Sequence of chain B:
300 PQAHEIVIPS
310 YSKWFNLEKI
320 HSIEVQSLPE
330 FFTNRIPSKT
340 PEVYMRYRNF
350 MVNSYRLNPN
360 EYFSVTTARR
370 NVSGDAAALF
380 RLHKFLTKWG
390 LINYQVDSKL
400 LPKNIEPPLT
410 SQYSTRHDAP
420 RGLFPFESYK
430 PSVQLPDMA

Sequence of chain A:
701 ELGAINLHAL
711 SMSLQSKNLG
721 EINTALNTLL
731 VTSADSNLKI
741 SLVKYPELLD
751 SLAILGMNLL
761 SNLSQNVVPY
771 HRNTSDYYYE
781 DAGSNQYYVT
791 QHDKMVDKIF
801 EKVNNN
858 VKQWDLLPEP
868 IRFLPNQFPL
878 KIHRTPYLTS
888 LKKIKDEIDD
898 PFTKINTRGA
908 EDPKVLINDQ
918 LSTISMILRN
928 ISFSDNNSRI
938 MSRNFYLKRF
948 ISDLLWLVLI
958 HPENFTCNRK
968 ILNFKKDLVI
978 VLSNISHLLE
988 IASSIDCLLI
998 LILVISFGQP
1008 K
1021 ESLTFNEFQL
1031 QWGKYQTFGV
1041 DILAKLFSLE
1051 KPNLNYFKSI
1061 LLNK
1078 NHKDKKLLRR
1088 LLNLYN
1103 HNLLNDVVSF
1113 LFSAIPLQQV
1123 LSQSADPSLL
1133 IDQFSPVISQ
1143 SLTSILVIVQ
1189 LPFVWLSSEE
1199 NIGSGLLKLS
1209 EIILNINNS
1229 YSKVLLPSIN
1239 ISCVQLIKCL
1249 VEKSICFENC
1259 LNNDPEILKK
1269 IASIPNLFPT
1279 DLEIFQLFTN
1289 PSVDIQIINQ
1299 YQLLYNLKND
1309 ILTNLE

The following describes two proteins that form a bound complex.

Residue-level contacts at the interface:
Residue Y787 in chain A contacts residue F349 in chain B (closest heavy-atom distance 4.2 Å).
Residue Y777 in chain A contacts residue H320 in chain B (closest heavy-atom distance 3.3 Å).
Residue Q860 in chain A is in contact with residue T332 in chain B (closest heavy-atom distance 4.5 Å).
Residue Y779 in chain A is in contact with residue I319 in chain B (closest heavy-atom distance 3.0 Å).
Residue Q715 in chain A interacts with residue I322 in chain B (closest heavy-atom distance 4.5 Å).
Residue Y787 in chain A interacts with residue Y346 in chain B (closest heavy-atom distance 4.5 Å).
Residue D781 in chain A interacts with residue E317 in chain B (closest heavy-atom distance 3.4 Å).
Residue D776 in chain A is in contact with residue N315 in chain B (closest heavy-atom distance 3.9 Å).
Residue Y779 in chain A is in contact with residue P340 in chain B (closest heavy-atom distance 4.1 Å).
Residue K859 in chain A contacts residue F331 in chain B (closest heavy-atom distance 3.4 Å).
Residue W861 in chain A is in contact with residue Q325 in chain B (closest heavy-atom distance 4.2 Å).
Residue A782 in chain A interacts with residue E317 in chain B (closest heavy-atom distance 4.4 Å).
Residue Y788 in chain A is in contact with residue S372 in chain B (closest heavy-atom distance 3.0 Å).
Residue E780 in chain A interacts with residue K318 in chain B (closest heavy-atom distance 3.5 Å).
Residue K859 in chain A is in contact with residue R334 in chain B (closest heavy-atom distance 4.5 Å).
Residue V858 in chain A is in contact with residue T332 in chain B (closest heavy-atom distance 2.8 Å).
Residue Q715 in chain A contacts residue W313 in chain B (closest heavy-atom distance 4.2 Å).
Residue L710 in chain A interacts with residue K387 in chain B (closest heavy-atom distance 4.0 Å).
Residue D862 in chain A interacts with residue Q325 in chain B (closest heavy-atom distance 4.4 Å).
Residue K717 in chain A is in contact with residue Y310 in chain B (closest heavy-atom distance 4.6 Å).
Residue H708 in chain A contacts residue K387 in chain B (closest heavy-atom distance 3.6 Å).
Residue M712 in chain A contacts residue S309 in chain B (closest heavy-atom distance 4.6 Å).
Residue D776 in chain A contacts residue H320 in chain B (closest heavy-atom distance 3.1 Å).
Residue K717 in chain A interacts with residue K312 in chain B (closest heavy-atom distance 3.4 Å).
Residue Y787 in chain A is in contact with residue V342 in chain B (closest heavy-atom distance 3.2 Å).
Residue Y779 in chain A is in contact with residue K318 in chain B (closest heavy-atom distance 4.4 Å).
Residue D776 in chain A is in contact with residue S321 in chain B (closest heavy-atom distance 4.5 Å).
Residue K859 in chain A interacts with residue N333 in chain B (closest heavy-atom distance 4.1 Å).
Residue L863 in chain A contacts residue Q325 in chain B (closest heavy-atom distance 4.4 Å).
Residue K859 in chain A interacts with residue T332 in chain B (closest heavy-atom distance 2.7 Å).
Residue S711 in chain A interacts with residue W388 in chain B (closest heavy-atom distance 4.2 Å).
Residue Y788 in chain A interacts with residue Y346 in chain B (closest heavy-atom distance 3.9 Å).
Residue V858 in chain A is in contact with residue R334 in chain B (closest heavy-atom distance 3.6 Å).
Residue D781 in chain A is in contact with residue M344 in chain B (closest heavy-atom distance 3.5 Å).
Residue D776 in chain A interacts with residue K318 in chain B (closest heavy-atom distance 3.3 Å).
Residue Y777 in chain A interacts with residue S321 in chain B (closest heavy-atom distance 3.4 Å).
Residue G783 in chain A is in contact with residue R345 in chain B (closest heavy-atom distance 3.1 Å).
Residue Y787 in chain A is in contact with residue R345 in chain B (closest heavy-atom distance 3.4 Å).
Residue S711 in chain A is in contact with residue K387 in chain B (closest heavy-atom distance 3.4 Å).
Residue M712 in chain A interacts with residue Y310 in chain B (closest heavy-atom distance 3.5 Å).
Residue D781 in chain A contacts residue E341 in chain B (closest heavy-atom distance 4.5 Å).
Residue D776 in chain A interacts with residue I319 in chain B (closest heavy-atom distance 2.8 Å).
Residue A782 in chain A is in contact with residue R345 in chain B (closest heavy-atom distance 4.1 Å).
Residue Y788 in chain A is in contact with residue V371 in chain B (closest heavy-atom distance 3.4 Å).
Residue Q715 in chain A contacts residue W388 in chain B (closest heavy-atom distance 4.0 Å).
Residue V858 in chain A contacts residue N333 in chain B (closest heavy-atom distance 2.6 Å).
Residue Y778 in chain A interacts with residue S321 in chain B (closest heavy-atom distance 4.3 Å).
Residue N785 in chain A is in contact with residue R345 in chain B (closest heavy-atom distance 3.1 Å).
Residue Q786 in chain A interacts with residue R345 in chain B (closest heavy-atom distance 3.2 Å).
Residue W861 in chain A interacts with residue P328 in chain B (closest heavy-atom distance 4.0 Å).
Residue Y778 in chain A contacts residue I319 in chain B (closest heavy-atom distance 3.5 Å).
Residue D776 in chain A contacts residue W313 in chain B (closest heavy-atom distance 3.4 Å).
Residue S711 in chain A is in contact with residue Y310 in chain B (closest heavy-atom distance 3.1 Å).
Residue Q715 in chain A contacts residue Y310 in chain B (closest heavy-atom distance 3.8 Å).
Residue L714 in chain A contacts residue W388 in chain B (closest heavy-atom distance 4.2 Å).
Residue N785 in chain A contacts residue V342 in chain B (closest heavy-atom distance 3.8 Å).
Residue Y777 in chain A interacts with residue I319 in chain B (closest heavy-atom distance 3.9 Å).
Residue L864 in chain A interacts with residue Q325 in chain B (closest heavy-atom distance 3.5 Å).
Residue Y778 in chain A interacts with residue V324 in chain B (closest heavy-atom distance 4.4 Å).
Residue N785 in chain A interacts with residue E341 in chain B (closest heavy-atom distance 3.3 Å).